Sequence of chain B:
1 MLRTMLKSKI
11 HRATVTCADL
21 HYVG

The following describes two proteins that form a bound complex.

Sequence of chain A:
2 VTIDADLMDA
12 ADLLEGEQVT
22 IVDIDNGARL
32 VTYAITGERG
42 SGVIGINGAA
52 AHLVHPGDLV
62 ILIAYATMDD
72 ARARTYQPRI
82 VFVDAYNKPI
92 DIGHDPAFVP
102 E

Contacts between the two chains:
Residue I45 in chain A contacts residue C17 in chain B (closest heavy-atom distance 3.5 Å).
Residue R80 in chain A is in contact with residue S8 in chain B (closest heavy-atom distance 3.3 Å).
Residue D59 in chain A interacts with residue T14 in chain B (closest heavy-atom distance 3.4 Å).
Residue V84 in chain A is in contact with residue R12 in chain B (closest heavy-atom distance 3.6 Å).
Residue T3 in chain A contacts residue G24 in chain B (closest heavy-atom distance 2.7 Å).
Residue P97 in chain A interacts with residue K9 in chain B (closest heavy-atom distance 2.8 Å).
Residue A65 in chain A interacts with residue S8 in chain B (closest heavy-atom distance 3.1 Å).
Residue L60 in chain A contacts residue A13 in chain B (closest heavy-atom distance 3.3 Å).
Residue A12 in chain A interacts with residue S8 in chain B (closest heavy-atom distance 2.7 Å).
Residue F83 in chain A contacts residue H11 in chain B (closest heavy-atom distance 3.3 Å).
Residue V61 in chain A is in contact with residue R12 in chain B (closest heavy-atom distance 3.4 Å).
Residue V55 in chain A contacts residue A18 in chain B (closest heavy-atom distance 3.5 Å).
Residue D59 in chain A contacts residue A13 in chain B (closest heavy-atom distance 3.5 Å).
Residue Y66 in chain A is in contact with residue M5 in chain B (closest heavy-atom distance 3.3 Å).
Residue I62 in chain A interacts with residue R12 in chain B (closest heavy-atom distance 3.6 Å).
Residue M69 in chain A is in contact with residue L2 in chain B (closest heavy-atom distance 3.2 Å).
Residue G49 in chain A is in contact with residue Y22 in chain B (closest heavy-atom distance 3.2 Å).
Residue I47 in chain A is in contact with residue D19 in chain B (closest heavy-atom distance 3.3 Å).
Residue I45 in chain A is in contact with residue T14 in chain B (closest heavy-atom distance 3.5 Å).
Residue A65 in chain A interacts with residue K7 in chain B (closest heavy-atom distance 3.0 Å).
Residue L60 in chain A contacts residue T14 in chain B (closest heavy-atom distance 3.5 Å).
Residue T68 in chain A interacts with residue R3 in chain B (closest heavy-atom distance 3.3 Å).
Residue I64 in chain A is in contact with residue S8 in chain B (closest heavy-atom distance 3.4 Å).
Residue L63 in chain A interacts with residue K9 in chain B (closest heavy-atom distance 3.3 Å).
Residue I45 in chain A contacts residue V15 in chain B (closest heavy-atom distance 3.6 Å).
Residue N48 in chain A is in contact with residue Y22 in chain B (closest heavy-atom distance 3.4 Å).
Residue G49 in chain A contacts residue L20 in chain B (closest heavy-atom distance 3.4 Å).
Residue I47 in chain A is in contact with residue A18 in chain B (closest heavy-atom distance 3.3 Å).
Residue N88 in chain A contacts residue A13 in chain B (closest heavy-atom distance 3.5 Å).
Residue V82 in chain A interacts with residue K9 in chain B (closest heavy-atom distance 2.7 Å).
Residue D71 in chain A contacts residue M1 in chain B (closest heavy-atom distance 3.0 Å).
Residue Y77 in chain A is in contact with residue K7 in chain B (closest heavy-atom distance 3.1 Å).
Residue D59 in chain A is in contact with residue V15 in chain B (closest heavy-atom distance 2.9 Å).
Residue I47 in chain A contacts residue C17 in chain B (closest heavy-atom distance 2.8 Å).
Residue D71 in chain A contacts residue R3 in chain B (closest heavy-atom distance 2.8 Å).
Residue P79 in chain A is in contact with residue L6 in chain B (closest heavy-atom distance 3.6 Å).
Residue D13 in chain A is in contact with residue K7 in chain B (closest heavy-atom distance 2.8 Å).
Residue I45 in chain A is in contact with residue T16 in chain B (closest heavy-atom distance 2.9 Å).
Residue G49 in chain A contacts residue D19 in chain B (closest heavy-atom distance 3.5 Å).
Residue H53 in chain A contacts residue L20 in chain B (closest heavy-atom distance 3.4 Å).
Residue N48 in chain A contacts residue G24 in chain B (closest heavy-atom distance 3.3 Å).
Residue I64 in chain A interacts with residue K9 in chain B (closest heavy-atom distance 3.6 Å).
Residue I62 in chain A is in contact with residue I10 in chain B (closest heavy-atom distance 3.5 Å).
Residue I62 in chain A is in contact with residue H11 in chain B (closest heavy-atom distance 3.4 Å).
Residue G46 in chain A is in contact with residue C17 in chain B (closest heavy-atom distance 3.4 Å).
Residue Y77 in chain A is in contact with residue L6 in chain B (closest heavy-atom distance 3.4 Å).
Residue L63 in chain A interacts with residue I10 in chain B (closest heavy-atom distance 2.9 Å).
Residue G43 in chain A interacts with residue T16 in chain B (closest heavy-atom distance 3.4 Å).
Residue R75 in chain A interacts with residue R3 in chain B (closest heavy-atom distance 3.3 Å).
Residue N88 in chain A contacts residue T14 in chain B (closest heavy-atom distance 2.8 Å).
Residue A67 in chain A is in contact with residue M5 in chain B (closest heavy-atom distance 2.7 Å).
Residue R80 in chain A is in contact with residue K7 in chain B (closest heavy-atom distance 2.9 Å).
Residue V82 in chain A contacts residue H11 in chain B (closest heavy-atom distance 3.1 Å).
Residue G58 in chain A contacts residue V15 in chain B (closest heavy-atom distance 2.9 Å).
Residue R80 in chain A is in contact with residue K9 in chain B (closest heavy-atom distance 3.0 Å).
Residue V61 in chain A contacts residue A13 in chain B (closest heavy-atom distance 2.8 Å).
Residue V82 in chain A interacts with residue I10 in chain B (closest heavy-atom distance 3.3 Å).
Residue M69 in chain A is in contact with residue R3 in chain B (closest heavy-atom distance 2.8 Å).
Residue A67 in chain A interacts with residue T4 in chain B (closest heavy-atom distance 3.4 Å).
Residue E18 in chain A contacts residue K7 in chain B (closest heavy-atom distance 2.7 Å).